Sequence of protein 2:
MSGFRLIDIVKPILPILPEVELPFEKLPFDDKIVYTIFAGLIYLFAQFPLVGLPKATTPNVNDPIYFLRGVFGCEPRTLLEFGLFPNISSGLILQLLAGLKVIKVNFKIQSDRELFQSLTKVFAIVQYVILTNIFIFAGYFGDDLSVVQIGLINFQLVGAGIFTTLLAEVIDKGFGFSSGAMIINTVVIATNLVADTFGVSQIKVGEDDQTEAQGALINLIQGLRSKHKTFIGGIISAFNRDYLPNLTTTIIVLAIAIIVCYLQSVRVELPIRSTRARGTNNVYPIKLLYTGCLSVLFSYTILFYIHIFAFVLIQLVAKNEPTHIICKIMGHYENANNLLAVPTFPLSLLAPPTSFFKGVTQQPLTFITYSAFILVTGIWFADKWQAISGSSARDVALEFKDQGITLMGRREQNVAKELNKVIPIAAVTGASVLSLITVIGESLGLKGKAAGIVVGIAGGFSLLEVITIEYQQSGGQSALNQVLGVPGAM

The following describes two proteins that form a bound complex.

Sequence of protein 1:
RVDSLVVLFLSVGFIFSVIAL

Interface contacts:
Residue P49 in protein 2 is in contact with residue V75 in protein 1 (closest heavy-atom distance 3.3 Å).
Residue F38 in protein 2 is in contact with residue L65 in protein 1 (closest heavy-atom distance 3.6 Å).
Residue I42 in protein 2 interacts with residue I72 in protein 1 (closest heavy-atom distance 3.9 Å).
Residue F48 in protein 2 is in contact with residue I76 in protein 1 (closest heavy-atom distance 3.5 Å).
Residue V51 in protein 2 interacts with residue V75 in protein 1 (closest heavy-atom distance 3.6 Å).
Residue V170 in protein 2 interacts with residue V64 in protein 1 (closest heavy-atom distance 5.0 Å).
Residue E25 in protein 2 contacts residue R58 in protein 1 (closest heavy-atom distance 3.4 Å).
Residue L79 in protein 2 is in contact with residue V75 in protein 1 (closest heavy-atom distance 3.5 Å).
Residue F24 in protein 2 interacts with residue R58 in protein 1 (closest heavy-atom distance 3.6 Å).
Residue F175 in protein 2 contacts residue S61 in protein 1 (closest heavy-atom distance 3.5 Å).
Residue G159 in protein 2 is in contact with residue F71 in protein 1 (closest heavy-atom distance 4.8 Å).
Residue A160 in protein 2 interacts with residue F71 in protein 1 (closest heavy-atom distance 3.8 Å).
Residue L79 in protein 2 contacts residue F71 in protein 1 (closest heavy-atom distance 4.3 Å).
Residue L22 in protein 2 is in contact with residue D60 in protein 1 (closest heavy-atom distance 4.7 Å).
Residue I42 in protein 2 is in contact with residue S68 in protein 1 (closest heavy-atom distance 3.3 Å).
Residue F24 in protein 2 is in contact with residue D60 in protein 1 (closest heavy-atom distance 3.4 Å).
Residue G52 in protein 2 is in contact with residue L78 in protein 1 (closest heavy-atom distance 4.4 Å).
Residue L50 in protein 2 is in contact with residue V75 in protein 1 (closest heavy-atom distance 4.0 Å).
Residue I42 in protein 2 interacts with residue L65 in protein 1 (closest heavy-atom distance 3.8 Å).
Residue E21 in protein 2 interacts with residue V59 in protein 1 (closest heavy-atom distance 3.5 Å).
Residue F163 in protein 2 is in contact with residue V64 in protein 1 (closest heavy-atom distance 3.6 Å).
Residue G159 in protein 2 contacts residue L67 in protein 1 (closest heavy-atom distance 5.0 Å).
Residue P23 in protein 2 is in contact with residue R58 in protein 1 (closest heavy-atom distance 4.7 Å).
Residue L50 in protein 2 is in contact with residue L78 in protein 1 (closest heavy-atom distance 4.7 Å).
Residue Q156 in protein 2 interacts with residue F71 in protein 1 (closest heavy-atom distance 3.5 Å).
Residue F48 in protein 2 contacts residue I72 in protein 1 (closest heavy-atom distance 3.5 Å).
Residue P49 in protein 2 is in contact with residue I76 in protein 1 (closest heavy-atom distance 4.6 Å).
Residue V170 in protein 2 interacts with residue S61 in protein 1 (closest heavy-atom distance 3.9 Å).
Residue F163 in protein 2 is in contact with residue S68 in protein 1 (closest heavy-atom distance 3.2 Å).
Residue F24 in protein 2 contacts residue S61 in protein 1 (closest heavy-atom distance 4.0 Å).
Residue E25 in protein 2 contacts residue S61 in protein 1 (closest heavy-atom distance 3.4 Å).
Residue P23 in protein 2 interacts with residue S61 in protein 1 (closest heavy-atom distance 3.5 Å).
Residue L166 in protein 2 is in contact with residue V64 in protein 1 (closest heavy-atom distance 3.7 Å).
Residue L22 in protein 2 is in contact with residue R58 in protein 1 (closest heavy-atom distance 4.1 Å).
Residue F24 in protein 2 interacts with residue V59 in protein 1 (closest heavy-atom distance 3.3 Å).
Residue L22 in protein 2 contacts residue V59 in protein 1 (closest heavy-atom distance 3.7 Å).
Residue E21 in protein 2 interacts with residue R58 in protein 1 (closest heavy-atom distance 3.1 Å).
Residue V51 in protein 2 interacts with residue L78 in protein 1 (closest heavy-atom distance 3.6 Å).
Residue F45 in protein 2 interacts with residue I72 in protein 1 (closest heavy-atom distance 4.2 Å).